Sequence of chain A:
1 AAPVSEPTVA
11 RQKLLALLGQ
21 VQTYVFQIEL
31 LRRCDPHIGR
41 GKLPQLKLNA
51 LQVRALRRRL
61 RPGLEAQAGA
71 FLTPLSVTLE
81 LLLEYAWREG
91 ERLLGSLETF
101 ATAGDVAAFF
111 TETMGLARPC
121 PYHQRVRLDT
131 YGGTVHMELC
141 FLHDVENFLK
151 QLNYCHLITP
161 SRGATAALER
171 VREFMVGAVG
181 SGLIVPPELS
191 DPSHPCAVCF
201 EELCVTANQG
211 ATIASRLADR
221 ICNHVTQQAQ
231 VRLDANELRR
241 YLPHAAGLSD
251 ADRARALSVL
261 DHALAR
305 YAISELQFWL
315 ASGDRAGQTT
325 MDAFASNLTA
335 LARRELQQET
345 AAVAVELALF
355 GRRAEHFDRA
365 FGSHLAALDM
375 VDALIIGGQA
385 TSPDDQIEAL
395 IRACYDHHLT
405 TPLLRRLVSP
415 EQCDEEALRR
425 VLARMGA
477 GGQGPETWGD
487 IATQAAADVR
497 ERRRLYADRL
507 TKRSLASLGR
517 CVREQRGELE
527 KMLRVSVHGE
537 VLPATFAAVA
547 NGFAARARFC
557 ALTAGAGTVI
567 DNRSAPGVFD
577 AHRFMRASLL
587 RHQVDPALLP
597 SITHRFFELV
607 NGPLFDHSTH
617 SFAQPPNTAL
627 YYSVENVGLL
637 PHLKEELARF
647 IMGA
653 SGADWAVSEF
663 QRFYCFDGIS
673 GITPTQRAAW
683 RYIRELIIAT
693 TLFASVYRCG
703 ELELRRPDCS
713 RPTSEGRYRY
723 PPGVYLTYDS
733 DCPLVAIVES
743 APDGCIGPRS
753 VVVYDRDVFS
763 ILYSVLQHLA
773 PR

Residue-level contacts at the interface:
Residue C120 in chain A is in contact with residue Y70 in chain B (closest heavy-atom distance 2.9 Å).
Residue E29 in chain A contacts residue L58 in chain B (closest heavy-atom distance 3.3 Å).
Residue P44 in chain A interacts with residue R12 in chain B (closest heavy-atom distance 2.8 Å).
Residue N49 in chain A interacts with residue F36 in chain B (closest heavy-atom distance 3.2 Å).
Residue Q27 in chain A contacts residue D38 in chain B (closest heavy-atom distance 3.2 Å).
Residue E524 in chain A is in contact with residue R102 in chain B (closest heavy-atom distance 2.4 Å).
Residue E188 in chain A contacts residue L95 in chain B (closest heavy-atom distance 3.2 Å).
Residue Y399 in chain A is in contact with residue H114 in chain B (closest heavy-atom distance 2.9 Å).
Residue R232 in chain A interacts with residue D52 in chain B (closest heavy-atom distance 3.3 Å).
Residue G382 in chain A is in contact with residue N56 in chain B (closest heavy-atom distance 2.6 Å).
Residue R33 in chain A is in contact with residue Y57 in chain B (closest heavy-atom distance 3.2 Å).
Residue T385 in chain A interacts with residue N56 in chain B (closest heavy-atom distance 2.8 Å).
Residue C398 in chain A contacts residue F110 in chain B (closest heavy-atom distance 3.4 Å).
Residue P187 in chain A is in contact with residue K99 in chain B (closest heavy-atom distance 2.8 Å).
Residue W313 in chain A contacts residue N108 in chain B (closest heavy-atom distance 3.2 Å).
Residue Q52 in chain A contacts residue W35 in chain B (closest heavy-atom distance 3.4 Å).
Residue R54 in chain A is in contact with residue D20 in chain B (closest heavy-atom distance 2.6 Å).
Residue S190 in chain A is in contact with residue K99 in chain B (closest heavy-atom distance 2.6 Å).
Residue R33 in chain A interacts with residue T61 in chain B (closest heavy-atom distance 2.8 Å).
Residue S316 in chain A interacts with residue D112 in chain B (closest heavy-atom distance 3.0 Å).
Residue Q383 in chain A contacts residue R60 in chain B (closest heavy-atom distance 2.4 Å).
Residue R58 in chain A contacts residue D20 in chain B (closest heavy-atom distance 2.7 Å).
Residue R530 in chain A is in contact with residue R63 in chain B (closest heavy-atom distance 2.7 Å).
Residue P387 in chain A contacts residue N56 in chain B (closest heavy-atom distance 3.3 Å).
Residue Y122 in chain A interacts with residue H92 in chain B (closest heavy-atom distance 3.3 Å).
Residue L529 in chain A interacts with residue R63 in chain B (closest heavy-atom distance 2.9 Å).
Residue L314 in chain A contacts residue D112 in chain B (closest heavy-atom distance 2.8 Å).
Residue E350 in chain A contacts residue E43 in chain B (closest heavy-atom distance 3.0 Å).
Residue H360 in chain A contacts residue L44 in chain B (closest heavy-atom distance 3.3 Å).
Residue R33 in chain A is in contact with residue Q62 in chain B (closest heavy-atom distance 3.4 Å).
Residue Q322 in chain A interacts with residue R118 in chain B (closest heavy-atom distance 3.0 Å).
Residue D376 in chain A contacts residue R100 in chain B (closest heavy-atom distance 2.5 Å).
Residue C140 in chain A is in contact with residue H92 in chain B (closest heavy-atom distance 3.0 Å).
Residue C398 in chain A contacts residue H114 in chain B (closest heavy-atom distance 3.1 Å).
Residue G115 in chain A contacts residue T69 in chain B (closest heavy-atom distance 3.2 Å).
Residue E91 in chain A interacts with residue L16 in chain B (closest heavy-atom distance 3.2 Å).
Residue I379 in chain A contacts residue R63 in chain B (closest heavy-atom distance 3.1 Å).
Residue D362 in chain A contacts residue Y57 in chain B (closest heavy-atom distance 3.1 Å).
Residue Q521 in chain A is in contact with residue V106 in chain B (closest heavy-atom distance 3.3 Å).
Residue Q45 in chain A is in contact with residue E37 in chain B (closest heavy-atom distance 3.1 Å).
Residue R59 in chain A interacts with residue D31 in chain B (closest heavy-atom distance 3.1 Å).
Residue P187 in chain A interacts with residue S66 in chain B (closest heavy-atom distance 3.4 Å).
Residue S316 in chain A interacts with residue Q115 in chain B (closest heavy-atom distance 3.4 Å).
Residue T324 in chain A contacts residue L111 in chain B (closest heavy-atom distance 3.3 Å).
Residue F141 in chain A interacts with residue H92 in chain B (closest heavy-atom distance 3.3 Å).
Residue D191 in chain A is in contact with residue L95 in chain B (closest heavy-atom distance 3.2 Å).
Residue G381 in chain A is in contact with residue R60 in chain B (closest heavy-atom distance 3.3 Å).
Residue N49 in chain A is in contact with residue E37 in chain B (closest heavy-atom distance 2.7 Å).
Residue L238 in chain A interacts with residue V46 in chain B (closest heavy-atom distance 3.1 Å).
Residue K42 in chain A is in contact with residue P41 in chain B (closest heavy-atom distance 3.3 Å).
Residue T323 in chain A interacts with residue Q115 in chain B (closest heavy-atom distance 3.3 Å).
Residue P187 in chain A contacts residue L96 in chain B (closest heavy-atom distance 3.3 Å).
Residue N49 in chain A contacts residue M39 in chain B (closest heavy-atom distance 2.6 Å).
Residue Q52 in chain A is in contact with residue V34 in chain B (closest heavy-atom distance 3.4 Å).
Residue D376 in chain A is in contact with residue L67 in chain B (closest heavy-atom distance 3.1 Å).
Residue A315 in chain A interacts with residue D112 in chain B (closest heavy-atom distance 3.3 Å).
Residue D400 in chain A interacts with residue R118 in chain B (closest heavy-atom distance 3.3 Å).
Residue C120 in chain A interacts with residue H92 in chain B (closest heavy-atom distance 3.3 Å).
Residue V518 in chain A contacts residue H114 in chain B (closest heavy-atom distance 3.4 Å).
Residue I38 in chain A is in contact with residue E43 in chain B (closest heavy-atom distance 3.2 Å).

Sequence of chain B:
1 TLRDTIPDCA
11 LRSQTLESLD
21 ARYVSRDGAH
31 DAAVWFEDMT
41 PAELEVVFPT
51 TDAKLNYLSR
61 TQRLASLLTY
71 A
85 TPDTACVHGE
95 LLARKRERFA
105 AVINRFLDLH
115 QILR

These two protein chains interact to form a complex.